Residue-level contacts at the interface:
Residue N173 in protein 2 is in contact with residue A13 in protein 1 (closest heavy-atom distance 2.9 Å).
Residue E208 in protein 2 interacts with residue G1 in protein 1 (closest heavy-atom distance 3.1 Å).
Residue S45 in protein 2 contacts residue A9 in protein 1 (closest heavy-atom distance 2.6 Å).
Residue D213 in protein 2 is in contact with residue L6 in protein 1 (closest heavy-atom distance 4.1 Å).
Residue K120 in protein 2 is in contact with residue L10 in protein 1 (closest heavy-atom distance 2.8 Å).
Residue L216 in protein 2 contacts residue H2 in protein 1 (closest heavy-atom distance 4.6 Å).
Residue E14 in protein 2 contacts residue D8 in protein 1 (closest heavy-atom distance 4.1 Å).
Residue F117 in protein 2 interacts with residue A9 in protein 1 (closest heavy-atom distance 3.6 Å).
Residue V46 in protein 2 contacts residue D8 in protein 1 (closest heavy-atom distance 3.5 Å).
Residue N42 in protein 2 interacts with residue Q4 in protein 1 (closest heavy-atom distance 3.5 Å).
Residue F117 in protein 2 interacts with residue L6 in protein 1 (closest heavy-atom distance 4.3 Å).
Residue N173 in protein 2 is in contact with residue L12 in protein 1 (closest heavy-atom distance 3.6 Å).
Residue Y125 in protein 2 contacts residue D11 in protein 1 (closest heavy-atom distance 4.3 Å).
Residue K120 in protein 2 contacts residue D11 in protein 1 (closest heavy-atom distance 4.5 Å).
Residue S210 in protein 2 is in contact with residue G1 in protein 1 (closest heavy-atom distance 3.1 Å).
Residue I217 in protein 2 is in contact with residue L7 in protein 1 (closest heavy-atom distance 3.5 Å).
Residue V176 in protein 2 contacts residue A13 in protein 1 (closest heavy-atom distance 3.7 Å).
Residue S210 in protein 2 interacts with residue H2 in protein 1 (closest heavy-atom distance 4.7 Å).
Residue I217 in protein 2 contacts residue L10 in protein 1 (closest heavy-atom distance 3.9 Å).
Residue I217 in protein 2 contacts residue L12 in protein 1 (closest heavy-atom distance 3.9 Å).
Residue Y128 in protein 2 is in contact with residue D11 in protein 1 (closest heavy-atom distance 2.5 Å).
Residue R127 in protein 2 interacts with residue A13 in protein 1 (closest heavy-atom distance 3.9 Å).
Residue R41 in protein 2 is in contact with residue L6 in protein 1 (closest heavy-atom distance 3.7 Å).
Residue N42 in protein 2 contacts residue L6 in protein 1 (closest heavy-atom distance 3.9 Å).
Residue N173 in protein 2 interacts with residue L10 in protein 1 (closest heavy-atom distance 3.8 Å).
Residue N173 in protein 2 is in contact with residue D11 in protein 1 (closest heavy-atom distance 3.0 Å).
Residue E209 in protein 2 interacts with residue H2 in protein 1 (closest heavy-atom distance 3.4 Å).
Residue L172 in protein 2 interacts with residue A13 in protein 1 (closest heavy-atom distance 3.4 Å).
Residue N42 in protein 2 interacts with residue A9 in protein 1 (closest heavy-atom distance 3.6 Å).
Residue D213 in protein 2 contacts residue G1 in protein 1 (closest heavy-atom distance 3.3 Å).
Residue V46 in protein 2 is in contact with residue G5 in protein 1 (closest heavy-atom distance 4.2 Å).
Residue L172 in protein 2 is in contact with residue L12 in protein 1 (closest heavy-atom distance 3.8 Å).
Residue G169 in protein 2 contacts residue L12 in protein 1 (closest heavy-atom distance 3.8 Å).
Residue L220 in protein 2 interacts with residue L12 in protein 1 (closest heavy-atom distance 3.9 Å).
Residue L216 in protein 2 is in contact with residue L7 in protein 1 (closest heavy-atom distance 3.5 Å).
Residue D213 in protein 2 contacts residue L7 in protein 1 (closest heavy-atom distance 3.3 Å).
Residue V176 in protein 2 is in contact with residue S14 in protein 1 (closest heavy-atom distance 4.3 Å).
Residue E209 in protein 2 interacts with residue G1 in protein 1 (closest heavy-atom distance 3.1 Å).
Residue N224 in protein 2 is in contact with residue A13 in protein 1 (closest heavy-atom distance 3.6 Å).
Residue D124 in protein 2 interacts with residue L10 in protein 1 (closest heavy-atom distance 4.5 Å).
Residue E180 in protein 2 interacts with residue S14 in protein 1 (closest heavy-atom distance 4.6 Å).
Residue K212 in protein 2 contacts residue G1 in protein 1 (closest heavy-atom distance 3.0 Å).
Residue I166 in protein 2 interacts with residue L6 in protein 1 (closest heavy-atom distance 4.3 Å).
Residue D124 in protein 2 contacts residue D11 in protein 1 (closest heavy-atom distance 4.3 Å).
Residue D213 in protein 2 is in contact with residue G3 in protein 1 (closest heavy-atom distance 2.7 Å).
Residue P165 in protein 2 interacts with residue L6 in protein 1 (closest heavy-atom distance 3.9 Å).
Residue I166 in protein 2 is in contact with residue L10 in protein 1 (closest heavy-atom distance 4.1 Å).
Residue D213 in protein 2 interacts with residue H2 in protein 1 (closest heavy-atom distance 2.7 Å).
Residue L220 in protein 2 contacts residue S14 in protein 1 (closest heavy-atom distance 4.6 Å).
Residue E209 in protein 2 is in contact with residue G3 in protein 1 (closest heavy-atom distance 3.5 Å).
Residue K49 in protein 2 is in contact with residue L12 in protein 1 (closest heavy-atom distance 4.5 Å).
Residue Y211 in protein 2 is in contact with residue G1 in protein 1 (closest heavy-atom distance 3.4 Å).
Residue P165 in protein 2 interacts with residue L10 in protein 1 (closest heavy-atom distance 3.5 Å).
Residue F117 in protein 2 interacts with residue L10 in protein 1 (closest heavy-atom distance 3.9 Å).
Residue K49 in protein 2 interacts with residue D8 in protein 1 (closest heavy-atom distance 3.2 Å).
Residue N42 in protein 2 interacts with residue G5 in protein 1 (closest heavy-atom distance 4.2 Å).
Residue K49 in protein 2 contacts residue D11 in protein 1 (closest heavy-atom distance 3.6 Å).
Residue N224 in protein 2 interacts with residue S14 in protein 1 (closest heavy-atom distance 3.0 Å).
Residue K212 in protein 2 contacts residue H2 in protein 1 (closest heavy-atom distance 3.5 Å).
Residue V46 in protein 2 interacts with residue A9 in protein 1 (closest heavy-atom distance 3.5 Å).

Sequence of protein 2:
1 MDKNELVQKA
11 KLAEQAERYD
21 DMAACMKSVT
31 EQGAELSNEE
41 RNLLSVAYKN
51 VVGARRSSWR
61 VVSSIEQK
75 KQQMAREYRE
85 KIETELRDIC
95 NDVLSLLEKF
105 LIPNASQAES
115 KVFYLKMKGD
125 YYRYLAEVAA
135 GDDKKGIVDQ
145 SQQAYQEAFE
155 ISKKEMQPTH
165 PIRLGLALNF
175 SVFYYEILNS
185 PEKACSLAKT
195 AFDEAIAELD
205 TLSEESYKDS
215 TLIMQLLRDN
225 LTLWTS

Sequence of protein 1:
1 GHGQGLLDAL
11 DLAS

This data describes a binding interaction between two proteins.